Contacts between the two chains:
Residue L62 in chain B is in contact with residue V104 in chain A (closest heavy-atom distance 2.9 Å).
Residue C9 in chain B contacts residue N369 in chain A (closest heavy-atom distance 3.2 Å).
Residue G40 in chain B contacts residue K127 in chain A (closest heavy-atom distance 3.2 Å).
Residue I322 in chain B interacts with residue S376 in chain A (closest heavy-atom distance 3.2 Å).
Residue V118 in chain B contacts residue S111 in chain A (closest heavy-atom distance 2.9 Å).
Residue M38 in chain B contacts residue K127 in chain A (closest heavy-atom distance 3.2 Å).
Residue S15 in chain B contacts residue Q311 in chain A (closest heavy-atom distance 2.9 Å).
Residue G11 in chain B interacts with residue Q362 in chain A (closest heavy-atom distance 3.2 Å).
Residue S237 in chain B is in contact with residue D113 in chain A (closest heavy-atom distance 3.1 Å).
Residue G58 in chain B interacts with residue G107 in chain A (closest heavy-atom distance 3.2 Å).
Residue Q5 in chain B interacts with residue R411 in chain A (closest heavy-atom distance 2.9 Å).
Residue R247 in chain B contacts residue P124 in chain A (closest heavy-atom distance 3.3 Å).
Residue K387 in chain B is in contact with residue D312 in chain A (closest heavy-atom distance 3.2 Å).
Residue V478 in chain B is in contact with residue T31 in chain A (closest heavy-atom distance 3.3 Å).
Residue L471 in chain B contacts residue R34 in chain A (closest heavy-atom distance 3.4 Å).
Residue S237 in chain B contacts residue A110 in chain A (closest heavy-atom distance 3.0 Å).
Residue S15 in chain B is in contact with residue E310 in chain A (closest heavy-atom distance 3.3 Å).
Residue E131 in chain B interacts with residue R119 in chain A (closest heavy-atom distance 2.9 Å).
Residue E305 in chain B interacts with residue W136 in chain A (closest heavy-atom distance 3.0 Å).
Residue Q57 in chain B interacts with residue V106 in chain A (closest heavy-atom distance 3.0 Å).
Residue S237 in chain B contacts residue H108 in chain A (closest heavy-atom distance 3.3 Å).
Residue E6 in chain B interacts with residue D323 in chain A (closest heavy-atom distance 3.1 Å).
Residue E390 in chain B interacts with residue V314 in chain A (closest heavy-atom distance 3.0 Å).
Residue Y393 in chain B is in contact with residue M229 in chain A (closest heavy-atom distance 3.2 Å).
Residue S60 in chain B is in contact with residue V106 in chain A (closest heavy-atom distance 3.1 Å).
Residue T18 in chain B is in contact with residue S357 in chain A (closest heavy-atom distance 3.2 Å).
Residue S15 in chain B is in contact with residue Q362 in chain A (closest heavy-atom distance 2.8 Å).
Residue K319 in chain B contacts residue R370 in chain A (closest heavy-atom distance 3.3 Å).
Residue R394 in chain B interacts with residue G309 in chain A (closest heavy-atom distance 2.5 Å).
Residue L14 in chain B contacts residue Q362 in chain A (closest heavy-atom distance 3.0 Å).
Residue F4 in chain B interacts with residue L325 in chain A (closest heavy-atom distance 2.8 Å).
Residue V115 in chain B interacts with residue Y112 in chain A (closest heavy-atom distance 2.5 Å).
Residue Q5 in chain B is in contact with residue R372 in chain A (closest heavy-atom distance 3.2 Å).
Residue E119 in chain B is in contact with residue S111 in chain A (closest heavy-atom distance 2.9 Å).
Residue R149 in chain B is in contact with residue Q366 in chain A (closest heavy-atom distance 3.3 Å).
Residue Y393 in chain B interacts with residue E226 in chain A (closest heavy-atom distance 3.1 Å).
Residue Q147 in chain B is in contact with residue N307 in chain A (closest heavy-atom distance 3.4 Å).
Residue S15 in chain B is in contact with residue R359 in chain A (closest heavy-atom distance 3.3 Å).
Residue G7 in chain B interacts with residue R372 in chain A (closest heavy-atom distance 2.9 Å).
Residue M235 in chain B contacts residue V106 in chain A (closest heavy-atom distance 3.1 Å).
Residue L116 in chain B contacts residue H108 in chain A (closest heavy-atom distance 2.9 Å).
Residue Q5 in chain B is in contact with residue Y320 in chain A (closest heavy-atom distance 3.1 Å).
Residue R382 in chain B interacts with residue E318 in chain A (closest heavy-atom distance 2.7 Å).
Residue R353 in chain B interacts with residue E310 in chain A (closest heavy-atom distance 3.0 Å).
Residue A3 in chain B contacts residue R411 in chain A (closest heavy-atom distance 2.8 Å).
Residue D306 in chain B interacts with residue K131 in chain A (closest heavy-atom distance 2.9 Å).
Residue D224 in chain B is in contact with residue H125 in chain A (closest heavy-atom distance 3.2 Å).
Residue R394 in chain B is in contact with residue Q311 in chain A (closest heavy-atom distance 3.3 Å).
Residue Y43 in chain B contacts residue G129 in chain A (closest heavy-atom distance 3.4 Å).
Residue K318 in chain B is in contact with residue F382 in chain A (closest heavy-atom distance 3.3 Å).
Residue I322 in chain B is in contact with residue L375 in chain A (closest heavy-atom distance 2.8 Å).
Residue E390 in chain B interacts with residue R225 in chain A (closest heavy-atom distance 3.2 Å).
Residue T18 in chain B interacts with residue K303 in chain A (closest heavy-atom distance 3.4 Å).
Residue Q5 in chain B contacts residue D323 in chain A (closest heavy-atom distance 2.9 Å).
Residue G16 in chain B is in contact with residue N307 in chain A (closest heavy-atom distance 3.1 Å).
Residue D231 in chain B is in contact with residue R117 in chain A (closest heavy-atom distance 2.8 Å).
Residue E59 in chain B is in contact with residue K105 in chain A (closest heavy-atom distance 3.0 Å).
Residue E6 in chain B interacts with residue R372 in chain A (closest heavy-atom distance 3.0 Å).
Residue F352 in chain B interacts with residue E310 in chain A (closest heavy-atom distance 3.0 Å).
Residue P17 in chain B is in contact with residue T358 in chain A (closest heavy-atom distance 3.1 Å).

Sequence of chain A:
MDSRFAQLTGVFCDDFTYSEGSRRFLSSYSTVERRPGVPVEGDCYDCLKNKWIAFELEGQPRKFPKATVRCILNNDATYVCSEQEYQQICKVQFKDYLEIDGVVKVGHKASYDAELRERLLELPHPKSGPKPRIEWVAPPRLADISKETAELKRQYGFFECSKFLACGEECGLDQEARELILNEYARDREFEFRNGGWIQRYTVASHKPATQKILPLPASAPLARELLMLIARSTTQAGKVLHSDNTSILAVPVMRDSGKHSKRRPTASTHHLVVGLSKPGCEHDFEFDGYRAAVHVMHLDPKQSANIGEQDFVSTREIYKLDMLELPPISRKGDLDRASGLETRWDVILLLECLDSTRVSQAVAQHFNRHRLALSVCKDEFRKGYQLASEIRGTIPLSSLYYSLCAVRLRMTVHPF

Sequence of chain B:
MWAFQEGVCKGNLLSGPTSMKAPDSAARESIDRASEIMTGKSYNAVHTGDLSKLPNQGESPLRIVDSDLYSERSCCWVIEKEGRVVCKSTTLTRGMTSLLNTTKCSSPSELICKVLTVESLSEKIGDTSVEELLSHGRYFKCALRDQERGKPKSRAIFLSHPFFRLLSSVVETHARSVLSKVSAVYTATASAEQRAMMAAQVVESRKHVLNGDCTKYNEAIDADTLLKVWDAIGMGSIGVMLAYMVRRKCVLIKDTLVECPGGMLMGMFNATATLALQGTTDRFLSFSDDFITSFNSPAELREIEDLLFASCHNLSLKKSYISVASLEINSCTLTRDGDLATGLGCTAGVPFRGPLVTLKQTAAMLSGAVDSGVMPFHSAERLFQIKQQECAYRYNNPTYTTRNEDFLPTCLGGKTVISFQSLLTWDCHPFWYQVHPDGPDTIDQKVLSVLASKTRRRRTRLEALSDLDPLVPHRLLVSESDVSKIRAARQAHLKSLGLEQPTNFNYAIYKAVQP

The following describes two proteins that form a bound complex.